Sequence of chain A:
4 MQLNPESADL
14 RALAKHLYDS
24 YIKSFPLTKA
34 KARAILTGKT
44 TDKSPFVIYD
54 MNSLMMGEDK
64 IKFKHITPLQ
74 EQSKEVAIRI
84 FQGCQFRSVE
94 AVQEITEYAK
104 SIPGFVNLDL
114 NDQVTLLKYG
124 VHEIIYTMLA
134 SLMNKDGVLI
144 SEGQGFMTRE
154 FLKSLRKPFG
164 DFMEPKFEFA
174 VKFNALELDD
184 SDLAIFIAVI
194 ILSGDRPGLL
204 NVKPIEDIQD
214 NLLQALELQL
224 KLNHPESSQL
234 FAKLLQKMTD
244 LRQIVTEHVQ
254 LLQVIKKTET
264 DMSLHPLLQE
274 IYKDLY

These two protein chains interact to form a complex.

Contacts between the two chains:
Residue T99 in chain A interacts with residue L16 in chain B (closest heavy-atom distance 3.6 Å).
Residue K121 in chain A interacts with residue I12 in chain B (closest heavy-atom distance 3.5 Å).
Residue V117 in chain A contacts residue L16 in chain B (closest heavy-atom distance 3.8 Å).
Residue V117 in chain A interacts with residue E9 in chain B (closest heavy-atom distance 4.2 Å).
Residue L120 in chain A contacts residue I12 in chain B (closest heavy-atom distance 3.8 Å).
Residue V124 in chain A contacts residue L8 in chain B (closest heavy-atom distance 4.3 Å).
Residue K103 in chain A contacts residue A15 in chain B (closest heavy-atom distance 3.3 Å).
Residue V124 in chain A contacts residue I12 in chain B (closest heavy-atom distance 4.9 Å).
Residue V92 in chain A contacts residue I11 in chain B (closest heavy-atom distance 4.2 Å).
Residue Q96 in chain A is in contact with residue Y20 in chain B (closest heavy-atom distance 4.8 Å).
Residue L113 in chain A interacts with residue M17 in chain B (closest heavy-atom distance 3.8 Å).
Residue Q116 in chain A is in contact with residue L16 in chain B (closest heavy-atom distance 3.6 Å).
Residue Q116 in chain A interacts with residue I12 in chain B (closest heavy-atom distance 4.8 Å).
Residue T99 in chain A is in contact with residue I12 in chain B (closest heavy-atom distance 3.8 Å).
Residue Q96 in chain A is in contact with residue I11 in chain B (closest heavy-atom distance 3.7 Å).
Residue V95 in chain A contacts residue I12 in chain B (closest heavy-atom distance 3.7 Å).
Residue V95 in chain A contacts residue L8 in chain B (closest heavy-atom distance 4.1 Å).
Residue H125 in chain A interacts with residue L8 in chain B (closest heavy-atom distance 3.6 Å).
Residue K103 in chain A contacts residue G18 in chain B (closest heavy-atom distance 4.7 Å).
Residue V117 in chain A contacts residue R13 in chain B (closest heavy-atom distance 3.7 Å).
Residue T99 in chain A is in contact with residue A15 in chain B (closest heavy-atom distance 3.4 Å).
Residue V117 in chain A is in contact with residue I12 in chain B (closest heavy-atom distance 4.0 Å).
Residue K121 in chain A is in contact with residue E9 in chain B (closest heavy-atom distance 2.8 Å).
Residue V95 in chain A is in contact with residue I11 in chain B (closest heavy-atom distance 4.0 Å).
Residue F108 in chain A is in contact with residue L16 in chain B (closest heavy-atom distance 4.1 Å).
Residue K121 in chain A contacts residue L8 in chain B (closest heavy-atom distance 3.7 Å).
Residue K103 in chain A interacts with residue L16 in chain B (closest heavy-atom distance 2.8 Å).
Residue K103 in chain A contacts residue M17 in chain B (closest heavy-atom distance 4.7 Å).
Residue L113 in chain A contacts residue L16 in chain B (closest heavy-atom distance 4.1 Å).
Residue L120 in chain A interacts with residue L16 in chain B (closest heavy-atom distance 4.0 Å).
Residue Q96 in chain A interacts with residue A15 in chain B (closest heavy-atom distance 4.5 Å).

Sequence of chain B:
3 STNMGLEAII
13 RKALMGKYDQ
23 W